Sequence of chain A:
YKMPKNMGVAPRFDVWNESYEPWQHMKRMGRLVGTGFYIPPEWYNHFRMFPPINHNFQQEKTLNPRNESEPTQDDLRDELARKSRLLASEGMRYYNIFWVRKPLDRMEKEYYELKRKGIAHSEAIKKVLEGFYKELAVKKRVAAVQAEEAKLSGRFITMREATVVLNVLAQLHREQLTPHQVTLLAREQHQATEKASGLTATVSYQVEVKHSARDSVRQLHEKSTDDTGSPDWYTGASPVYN

Sequence of chain B:
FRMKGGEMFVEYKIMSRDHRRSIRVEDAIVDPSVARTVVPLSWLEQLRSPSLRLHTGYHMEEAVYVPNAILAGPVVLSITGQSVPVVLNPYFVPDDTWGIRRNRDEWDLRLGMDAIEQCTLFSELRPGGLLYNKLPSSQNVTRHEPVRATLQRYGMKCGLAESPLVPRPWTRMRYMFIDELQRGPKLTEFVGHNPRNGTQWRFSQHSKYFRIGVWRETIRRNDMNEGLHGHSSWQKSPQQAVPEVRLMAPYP

Contacts between the two chains:
Residue L278 in chain B contacts residue G44 in chain A (closest heavy-atom distance 4.3 Å).
Residue L278 in chain B interacts with residue T43 in chain A (closest heavy-atom distance 4.9 Å).
Residue L218 in chain B is in contact with residue F45 in chain A (closest heavy-atom distance 4.1 Å).
Residue M279 in chain B contacts residue G44 in chain A (closest heavy-atom distance 4.3 Å).
Residue L278 in chain B contacts residue F45 in chain A (closest heavy-atom distance 3.2 Å).

This data describes a binding interaction between two proteins.